Residue-level contacts at the interface:
Residue V253 in protein 1 is in contact with residue Q1087 in protein 2 (closest heavy-atom distance 3.2 Å).
Residue E252 in protein 1 is in contact with residue T1085 in protein 2 (closest heavy-atom distance 3.1 Å).
Residue K210 in protein 1 is in contact with residue G1119 in protein 2 (closest heavy-atom distance 4.5 Å).
Residue K251 in protein 1 interacts with residue Q1087 in protein 2 (closest heavy-atom distance 3.4 Å).
Residue N209 in protein 1 is in contact with residue N1120 in protein 2 (closest heavy-atom distance 3.2 Å).
Residue Q397 in protein 1 contacts residue R1127 in protein 2 (closest heavy-atom distance 3.1 Å).
Residue D256 in protein 1 is in contact with residue L1091 in protein 2 (closest heavy-atom distance 2.9 Å).
Residue S211 in protein 1 contacts residue N1120 in protein 2 (closest heavy-atom distance 4.5 Å).
Residue D254 in protein 1 interacts with residue Q1087 in protein 2 (closest heavy-atom distance 2.6 Å).
Residue I214 in protein 1 interacts with residue G1117 in protein 2 (closest heavy-atom distance 4.5 Å).
Residue N288 in protein 1 is in contact with residue Q1087 in protein 2 (closest heavy-atom distance 3.3 Å).
Residue F257 in protein 1 is in contact with residue L1091 in protein 2 (closest heavy-atom distance 3.7 Å).
Residue N258 in protein 1 interacts with residue R1094 in protein 2 (closest heavy-atom distance 3.2 Å).
Residue V184 in protein 1 contacts residue M1102 in protein 2 (closest heavy-atom distance 4.4 Å).
Residue P287 in protein 1 contacts residue L1089 in protein 2 (closest heavy-atom distance 4.0 Å).
Residue Y294 in protein 1 is in contact with residue L1091 in protein 2 (closest heavy-atom distance 4.5 Å).
Residue I423 in protein 1 is in contact with residue L1089 in protein 2 (closest heavy-atom distance 4.5 Å).
Residue L255 in protein 1 is in contact with residue L1089 in protein 2 (closest heavy-atom distance 3.4 Å).
Residue N258 in protein 1 interacts with residue G1092 in protein 2 (closest heavy-atom distance 3.5 Å).
Residue T213 in protein 1 contacts residue G1117 in protein 2 (closest heavy-atom distance 3.2 Å).
Residue S211 in protein 1 contacts residue G1117 in protein 2 (closest heavy-atom distance 3.6 Å).
Residue S211 in protein 1 contacts residue I1118 in protein 2 (closest heavy-atom distance 3.4 Å).
Residue I214 in protein 1 interacts with residue R1127 in protein 2 (closest heavy-atom distance 3.0 Å).
Residue T213 in protein 1 is in contact with residue D1115 in protein 2 (closest heavy-atom distance 3.4 Å).
Residue D256 in protein 1 is in contact with residue L1089 in protein 2 (closest heavy-atom distance 2.5 Å).
Residue T212 in protein 1 is in contact with residue I1118 in protein 2 (closest heavy-atom distance 3.7 Å).
Residue V292 in protein 1 interacts with residue L1091 in protein 2 (closest heavy-atom distance 4.0 Å).
Residue V290 in protein 1 interacts with residue L1089 in protein 2 (closest heavy-atom distance 3.4 Å).
Residue T212 in protein 1 is in contact with residue G1117 in protein 2 (closest heavy-atom distance 3.9 Å).
Residue D254 in protein 1 interacts with residue L1089 in protein 2 (closest heavy-atom distance 3.3 Å).
Residue A280 in protein 1 is in contact with residue L1091 in protein 2 (closest heavy-atom distance 3.8 Å).
Residue S211 in protein 1 contacts residue R1094 in protein 2 (closest heavy-atom distance 4.0 Å).
Residue I423 in protein 1 is in contact with residue Q1087 in protein 2 (closest heavy-atom distance 3.7 Å).
Residue P277 in protein 1 is in contact with residue L1091 in protein 2 (closest heavy-atom distance 4.1 Å).
Residue F257 in protein 1 interacts with residue L1089 in protein 2 (closest heavy-atom distance 4.0 Å).
Residue I430 in protein 1 is in contact with residue L1089 in protein 2 (closest heavy-atom distance 4.3 Å).
Residue S211 in protein 1 interacts with residue Y1111 in protein 2 (closest heavy-atom distance 4.0 Å).
Residue V253 in protein 1 contacts residue L1089 in protein 2 (closest heavy-atom distance 3.4 Å).
Residue T213 in protein 1 is in contact with residue R1094 in protein 2 (closest heavy-atom distance 3.2 Å).
Residue N258 in protein 1 contacts residue E1093 in protein 2 (closest heavy-atom distance 3.7 Å).
Residue E252 in protein 1 is in contact with residue T1086 in protein 2 (closest heavy-atom distance 3.5 Å).
Residue A260 in protein 1 is in contact with residue Q1095 in protein 2 (closest heavy-atom distance 3.6 Å).
Residue T213 in protein 1 is in contact with residue I1118 in protein 2 (closest heavy-atom distance 4.3 Å).
Residue K210 in protein 1 contacts residue N1120 in protein 2 (closest heavy-atom distance 4.4 Å).
Residue L215 in protein 1 is in contact with residue K1116 in protein 2 (closest heavy-atom distance 4.2 Å).
Residue I214 in protein 1 contacts residue I1118 in protein 2 (closest heavy-atom distance 3.6 Å).
Residue N258 in protein 1 interacts with residue L1091 in protein 2 (closest heavy-atom distance 2.8 Å).
Residue A260 in protein 1 is in contact with residue E1093 in protein 2 (closest heavy-atom distance 4.0 Å).
Residue A261 in protein 1 contacts residue Q1095 in protein 2 (closest heavy-atom distance 2.4 Å).
Residue P287 in protein 1 interacts with residue Q1087 in protein 2 (closest heavy-atom distance 4.1 Å).
Residue I430 in protein 1 is in contact with residue T1090 in protein 2 (closest heavy-atom distance 4.3 Å).
Residue N209 in protein 1 is in contact with residue Q1095 in protein 2 (closest heavy-atom distance 4.1 Å).
Residue D256 in protein 1 interacts with residue T1090 in protein 2 (closest heavy-atom distance 3.1 Å).
Residue D254 in protein 1 interacts with residue Y1088 in protein 2 (closest heavy-atom distance 3.1 Å).
Residue T213 in protein 1 is in contact with residue K1116 in protein 2 (closest heavy-atom distance 3.3 Å).
Residue S211 in protein 1 is in contact with residue G1119 in protein 2 (closest heavy-atom distance 2.9 Å).
Residue L259 in protein 1 interacts with residue L1091 in protein 2 (closest heavy-atom distance 3.9 Å).
Residue E252 in protein 1 interacts with residue Q1087 in protein 2 (closest heavy-atom distance 3.5 Å).
Residue K251 in protein 1 is in contact with residue T1085 in protein 2 (closest heavy-atom distance 4.3 Å).
Residue K262 in protein 1 interacts with residue Q1095 in protein 2 (closest heavy-atom distance 4.3 Å).

These two protein chains interact to form a complex.

Sequence of protein 1:
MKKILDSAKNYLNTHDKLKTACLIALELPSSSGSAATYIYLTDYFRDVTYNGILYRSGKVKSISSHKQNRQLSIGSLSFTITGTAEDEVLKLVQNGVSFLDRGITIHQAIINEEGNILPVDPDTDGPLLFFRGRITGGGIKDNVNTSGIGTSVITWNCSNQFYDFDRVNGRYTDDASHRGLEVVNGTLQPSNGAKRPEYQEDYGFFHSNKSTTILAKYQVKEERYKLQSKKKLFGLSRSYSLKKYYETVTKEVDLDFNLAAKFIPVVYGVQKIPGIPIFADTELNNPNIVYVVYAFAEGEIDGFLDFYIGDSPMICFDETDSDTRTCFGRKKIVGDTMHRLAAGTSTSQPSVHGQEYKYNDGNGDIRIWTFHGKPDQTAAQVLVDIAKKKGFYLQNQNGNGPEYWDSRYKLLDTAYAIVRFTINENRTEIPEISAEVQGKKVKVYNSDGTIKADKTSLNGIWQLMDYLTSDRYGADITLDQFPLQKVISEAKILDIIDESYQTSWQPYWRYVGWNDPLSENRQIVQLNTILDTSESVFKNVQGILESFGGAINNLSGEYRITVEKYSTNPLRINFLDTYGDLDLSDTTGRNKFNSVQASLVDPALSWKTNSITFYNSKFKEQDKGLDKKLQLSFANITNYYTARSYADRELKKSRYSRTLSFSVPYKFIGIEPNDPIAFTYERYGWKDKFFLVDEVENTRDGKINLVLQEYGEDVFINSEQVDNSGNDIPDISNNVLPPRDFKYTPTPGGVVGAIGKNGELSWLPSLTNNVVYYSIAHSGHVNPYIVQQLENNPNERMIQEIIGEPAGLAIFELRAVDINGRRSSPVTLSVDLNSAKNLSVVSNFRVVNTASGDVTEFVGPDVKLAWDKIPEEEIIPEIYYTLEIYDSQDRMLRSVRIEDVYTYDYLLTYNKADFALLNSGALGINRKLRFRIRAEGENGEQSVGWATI

Sequence of protein 2:
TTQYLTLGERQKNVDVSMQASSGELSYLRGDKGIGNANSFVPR